Residue-level contacts at the interface:
Residue Q79 in chain B is in contact with residue V116 in chain A (closest heavy-atom distance 3.4 Å).
Residue R337 in chain B is in contact with residue R66 in chain A (closest heavy-atom distance 3.0 Å).
Residue I339 in chain B contacts residue K48 in chain A (closest heavy-atom distance 3.5 Å).
Residue L338 in chain B contacts residue E22 in chain A (closest heavy-atom distance 3.8 Å).
Residue K327 in chain B contacts residue D125 in chain A (closest heavy-atom distance 3.8 Å).
Residue R337 in chain B interacts with residue L40 in chain A (closest heavy-atom distance 4.0 Å).
Residue Q79 in chain B interacts with residue G115 in chain A (closest heavy-atom distance 3.7 Å).
Residue F323 in chain B contacts residue L169 in chain A (closest heavy-atom distance 3.7 Å).
Residue F323 in chain B is in contact with residue K168 in chain A (closest heavy-atom distance 3.5 Å).
Residue P326 in chain B is in contact with residue A129 in chain A (closest heavy-atom distance 3.6 Å).
Residue G328 in chain B contacts residue W122 in chain A (closest heavy-atom distance 3.2 Å).
Residue I339 in chain B interacts with residue Y71 in chain A (closest heavy-atom distance 3.2 Å).
Residue R21 in chain B is in contact with residue V55 in chain A (closest heavy-atom distance 4.0 Å).
Residue G334 in chain B contacts residue R66 in chain A (closest heavy-atom distance 2.5 Å).
Residue I339 in chain B is in contact with residue L61 in chain A (closest heavy-atom distance 3.8 Å).
Residue V162 in chain B contacts residue K237 in chain A (closest heavy-atom distance 3.6 Å).
Residue F323 in chain B is in contact with residue Q196 in chain A (closest heavy-atom distance 2.7 Å).
Residue K332 in chain B interacts with residue G68 in chain A (closest heavy-atom distance 4.0 Å).
Residue R21 in chain B is in contact with residue G56 in chain A (closest heavy-atom distance 3.1 Å).
Residue Q79 in chain B contacts residue R51 in chain A (closest heavy-atom distance 3.0 Å).
Residue I335 in chain B interacts with residue R66 in chain A (closest heavy-atom distance 2.3 Å).
Residue K332 in chain B contacts residue D63 in chain A (closest heavy-atom distance 2.2 Å).
Residue R337 in chain B is in contact with residue G68 in chain A (closest heavy-atom distance 3.9 Å).
Residue K325 in chain B is in contact with residue D44 in chain A (closest heavy-atom distance 3.6 Å).
Residue R340 in chain B is in contact with residue K48 in chain A (closest heavy-atom distance 3.6 Å).
Residue R336 in chain B interacts with residue E37 in chain A (closest heavy-atom distance 3.2 Å).
Residue P326 in chain B is in contact with residue V154 in chain A (closest heavy-atom distance 3.9 Å).
Residue F323 in chain B is in contact with residue E198 in chain A (closest heavy-atom distance 4.0 Å).
Residue S322 in chain B contacts residue Q196 in chain A (closest heavy-atom distance 3.2 Å).
Residue F323 in chain B contacts residue M197 in chain A (closest heavy-atom distance 3.8 Å).
Residue Q79 in chain B is in contact with residue D58 in chain A (closest heavy-atom distance 3.2 Å).
Residue K332 in chain B interacts with residue D67 in chain A (closest heavy-atom distance 3.1 Å).
Residue R336 in chain B interacts with residue D63 in chain A (closest heavy-atom distance 3.5 Å).
Residue E111 in chain B contacts residue K57 in chain A (closest heavy-atom distance 2.8 Å).
Residue R333 in chain B is in contact with residue D67 in chain A (closest heavy-atom distance 3.7 Å).
Residue P326 in chain B interacts with residue V153 in chain A (closest heavy-atom distance 3.4 Å).
Residue Q163 in chain B interacts with residue Q247 in chain A (closest heavy-atom distance 3.7 Å).
Residue F323 in chain B interacts with residue T170 in chain A (closest heavy-atom distance 3.8 Å).
Residue I339 in chain B contacts residue Q45 in chain A (closest heavy-atom distance 3.5 Å).
Residue R333 in chain B contacts residue G68 in chain A (closest heavy-atom distance 3.1 Å).
Residue H116 in chain B interacts with residue D58 in chain A (closest heavy-atom distance 4.0 Å).
Residue I335 in chain B is in contact with residue E37 in chain A (closest heavy-atom distance 3.4 Å).
Residue P329 in chain B contacts residue Y64 in chain A (closest heavy-atom distance 3.4 Å).
Residue R336 in chain B is in contact with residue L40 in chain A (closest heavy-atom distance 3.4 Å).
Residue R340 in chain B interacts with residue E22 in chain A (closest heavy-atom distance 3.2 Å).
Residue L338 in chain B is in contact with residue Q45 in chain A (closest heavy-atom distance 3.9 Å).
Residue P326 in chain B interacts with residue E155 in chain A (closest heavy-atom distance 3.3 Å).
Residue R336 in chain B contacts residue R66 in chain A (closest heavy-atom distance 3.5 Å).
Residue R337 in chain B contacts residue Y71 in chain A (closest heavy-atom distance 2.6 Å).
Residue R337 in chain B contacts residue D69 in chain A (closest heavy-atom distance 3.4 Å).
Residue N22 in chain B is in contact with residue K53 in chain A (closest heavy-atom distance 4.0 Å).
Residue R21 in chain B is in contact with residue R51 in chain A (closest heavy-atom distance 3.6 Å).
Residue G341 in chain B contacts residue K48 in chain A (closest heavy-atom distance 3.1 Å).
Residue P329 in chain B contacts residue W122 in chain A (closest heavy-atom distance 3.7 Å).
Residue R333 in chain B is in contact with residue D85 in chain A (closest heavy-atom distance 3.4 Å).
Residue R21 in chain B contacts residue K57 in chain A (closest heavy-atom distance 3.5 Å).
Residue V166 in chain B contacts residue N241 in chain A (closest heavy-atom distance 3.5 Å).
Residue R336 in chain B interacts with residue S41 in chain A (closest heavy-atom distance 3.4 Å).
Residue L338 in chain B is in contact with residue L40 in chain A (closest heavy-atom distance 3.8 Å).
Residue K332 in chain B interacts with residue R66 in chain A (closest heavy-atom distance 3.5 Å).

The following describes two proteins that form a bound complex.

Sequence of chain A:
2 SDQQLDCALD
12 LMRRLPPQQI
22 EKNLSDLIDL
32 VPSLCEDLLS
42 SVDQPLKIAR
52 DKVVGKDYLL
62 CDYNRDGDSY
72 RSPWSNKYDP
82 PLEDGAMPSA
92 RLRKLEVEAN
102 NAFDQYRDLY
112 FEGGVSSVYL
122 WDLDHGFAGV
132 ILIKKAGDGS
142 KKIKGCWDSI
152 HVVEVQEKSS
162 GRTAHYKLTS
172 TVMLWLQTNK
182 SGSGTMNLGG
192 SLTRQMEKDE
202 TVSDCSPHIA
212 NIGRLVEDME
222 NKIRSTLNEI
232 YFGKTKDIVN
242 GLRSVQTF

Sequence of chain B:
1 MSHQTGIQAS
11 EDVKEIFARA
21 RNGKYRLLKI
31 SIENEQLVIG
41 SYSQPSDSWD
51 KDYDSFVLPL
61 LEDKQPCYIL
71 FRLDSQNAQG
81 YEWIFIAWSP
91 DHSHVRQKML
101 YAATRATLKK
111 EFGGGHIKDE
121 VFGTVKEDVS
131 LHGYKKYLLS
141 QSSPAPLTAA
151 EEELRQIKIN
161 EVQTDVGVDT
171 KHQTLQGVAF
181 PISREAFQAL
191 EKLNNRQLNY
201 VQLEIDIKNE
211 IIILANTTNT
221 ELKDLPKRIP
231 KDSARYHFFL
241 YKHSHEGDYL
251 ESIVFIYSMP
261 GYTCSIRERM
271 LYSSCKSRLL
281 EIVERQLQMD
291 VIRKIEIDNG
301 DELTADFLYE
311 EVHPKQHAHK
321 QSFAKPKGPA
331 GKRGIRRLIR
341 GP